Sequence of protein 2:
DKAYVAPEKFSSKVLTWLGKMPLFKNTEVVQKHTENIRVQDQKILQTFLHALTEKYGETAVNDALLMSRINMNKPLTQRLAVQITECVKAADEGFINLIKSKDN

This data describes a binding interaction between two proteins.

Sequence of protein 1:
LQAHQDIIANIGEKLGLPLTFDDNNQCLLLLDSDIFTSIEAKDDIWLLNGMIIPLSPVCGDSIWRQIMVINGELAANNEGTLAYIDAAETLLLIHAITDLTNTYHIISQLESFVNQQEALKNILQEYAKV

Interface contacts:
Residue I123 in protein 1 is in contact with residue M68 in protein 2 (closest heavy-atom distance 3.3 Å).
Residue Q116 in protein 1 is in contact with residue N72 in protein 2 (closest heavy-atom distance 4.1 Å).
Residue L19 in protein 1 interacts with residue Q84 in protein 2 (closest heavy-atom distance 3.5 Å).
Residue N115 in protein 1 is in contact with residue R80 in protein 2 (closest heavy-atom distance 2.6 Å).
Residue D32 in protein 1 interacts with residue L81 in protein 2 (closest heavy-atom distance 2.8 Å).
Residue L29 in protein 1 is in contact with residue I85 in protein 2 (closest heavy-atom distance 4.0 Å).
Residue L30 in protein 1 contacts residue L81 in protein 2 (closest heavy-atom distance 3.8 Å).
Residue L28 in protein 1 contacts residue I85 in protein 2 (closest heavy-atom distance 3.0 Å).
Residue E118 in protein 1 interacts with residue K75 in protein 2 (closest heavy-atom distance 3.2 Å).
Residue E73 in protein 1 is in contact with residue D64 in protein 2 (closest heavy-atom distance 3.9 Å).
Residue Q116 in protein 1 interacts with residue M68 in protein 2 (closest heavy-atom distance 3.6 Å).
Residue C27 in protein 1 interacts with residue Q84 in protein 2 (closest heavy-atom distance 3.4 Å).
Residue F36 in protein 1 is in contact with residue I85 in protein 2 (closest heavy-atom distance 3.9 Å).
Residue E73 in protein 1 contacts residue A65 in protein 2 (closest heavy-atom distance 4.6 Å).
Residue P18 in protein 1 contacts residue Q84 in protein 2 (closest heavy-atom distance 2.9 Å).
Residue L15 in protein 1 interacts with residue L77 in protein 2 (closest heavy-atom distance 4.3 Å).
Residue A119 in protein 1 interacts with residue N72 in protein 2 (closest heavy-atom distance 3.9 Å).
Residue D23 in protein 1 interacts with residue K90 in protein 2 (closest heavy-atom distance 4.2 Å).
Residue N115 in protein 1 contacts residue K75 in protein 2 (closest heavy-atom distance 3.1 Å).
Residue I123 in protein 1 contacts residue I71 in protein 2 (closest heavy-atom distance 3.8 Å).
Residue E111 in protein 1 contacts residue T78 in protein 2 (closest heavy-atom distance 4.6 Å).
Residue L15 in protein 1 interacts with residue T78 in protein 2 (closest heavy-atom distance 4.2 Å).
Residue Q26 in protein 1 interacts with residue T86 in protein 2 (closest heavy-atom distance 3.9 Å).
Residue C27 in protein 1 contacts residue T86 in protein 2 (closest heavy-atom distance 3.6 Å).
Residue L31 in protein 1 interacts with residue R80 in protein 2 (closest heavy-atom distance 4.4 Å).
Residue E111 in protein 1 contacts residue P76 in protein 2 (closest heavy-atom distance 3.4 Å).
Residue L17 in protein 1 contacts residue Q84 in protein 2 (closest heavy-atom distance 4.3 Å).
Residue L28 in protein 1 contacts residue T86 in protein 2 (closest heavy-atom distance 3.0 Å).
Residue T20 in protein 1 is in contact with residue Q84 in protein 2 (closest heavy-atom distance 3.0 Å).
Residue D22 in protein 1 is in contact with residue T86 in protein 2 (closest heavy-atom distance 3.4 Å).
Residue L28 in protein 1 interacts with residue Q84 in protein 2 (closest heavy-atom distance 3.5 Å).
Residue L29 in protein 1 is in contact with residue V83 in protein 2 (closest heavy-atom distance 3.4 Å).
Residue N115 in protein 1 contacts residue M73 in protein 2 (closest heavy-atom distance 3.5 Å).
Residue V114 in protein 1 interacts with residue R80 in protein 2 (closest heavy-atom distance 3.5 Å).
Residue L17 in protein 1 contacts residue A82 in protein 2 (closest heavy-atom distance 3.7 Å).
Residue L31 in protein 1 contacts residue L81 in protein 2 (closest heavy-atom distance 3.1 Å).
Residue I107 in protein 1 interacts with residue L77 in protein 2 (closest heavy-atom distance 3.9 Å).
Residue L30 in protein 1 contacts residue A82 in protein 2 (closest heavy-atom distance 3.5 Å).
Residue L29 in protein 1 is in contact with residue Q84 in protein 2 (closest heavy-atom distance 4.1 Å).
Residue L30 in protein 1 interacts with residue I85 in protein 2 (closest heavy-atom distance 4.1 Å).
Residue L120 in protein 1 is in contact with residue M68 in protein 2 (closest heavy-atom distance 4.6 Å).
Residue N122 in protein 1 is in contact with residue M73 in protein 2 (closest heavy-atom distance 3.8 Å).
Residue L31 in protein 1 interacts with residue L77 in protein 2 (closest heavy-atom distance 4.3 Å).
Residue E111 in protein 1 contacts residue K75 in protein 2 (closest heavy-atom distance 3.8 Å).
Residue L30 in protein 1 is in contact with residue V83 in protein 2 (closest heavy-atom distance 3.0 Å).
Residue E111 in protein 1 is in contact with residue L77 in protein 2 (closest heavy-atom distance 2.8 Å).
Residue A119 in protein 1 is in contact with residue I71 in protein 2 (closest heavy-atom distance 4.1 Å).
Residue L28 in protein 1 interacts with residue V89 in protein 2 (closest heavy-atom distance 3.7 Å).
Residue E118 in protein 1 contacts residue M73 in protein 2 (closest heavy-atom distance 3.9 Å).
Residue N122 in protein 1 contacts residue I71 in protein 2 (closest heavy-atom distance 4.2 Å).
Residue L110 in protein 1 interacts with residue L77 in protein 2 (closest heavy-atom distance 3.8 Å).
Residue L17 in protein 1 interacts with residue V83 in protein 2 (closest heavy-atom distance 4.4 Å).
Residue A119 in protein 1 contacts residue M68 in protein 2 (closest heavy-atom distance 3.2 Å).
Residue L28 in protein 1 interacts with residue V83 in protein 2 (closest heavy-atom distance 4.1 Å).
Residue V114 in protein 1 interacts with residue L77 in protein 2 (closest heavy-atom distance 4.5 Å).
Residue E118 in protein 1 interacts with residue R80 in protein 2 (closest heavy-atom distance 3.0 Å).
Residue N115 in protein 1 contacts residue N72 in protein 2 (closest heavy-atom distance 3.6 Å).
Residue N115 in protein 1 contacts residue N74 in protein 2 (closest heavy-atom distance 3.5 Å).
Residue L31 in protein 1 is in contact with residue A82 in protein 2 (closest heavy-atom distance 3.7 Å).
Residue D32 in protein 1 contacts residue R80 in protein 2 (closest heavy-atom distance 2.7 Å).